Interface contacts:
Residue G52 in protein 2 interacts with residue F100 in protein 1 (closest heavy-atom distance 4.0 Å).
Residue F60 in protein 2 contacts residue F105 in protein 1 (closest heavy-atom distance 3.4 Å).
Residue E118 in protein 2 contacts residue V85 in protein 1 (closest heavy-atom distance 4.6 Å).
Residue D113 in protein 2 is in contact with residue K88 in protein 1 (closest heavy-atom distance 4.5 Å).
Residue E116 in protein 2 interacts with residue L86 in protein 1 (closest heavy-atom distance 3.5 Å).
Residue V119 in protein 2 is in contact with residue R83 in protein 1 (closest heavy-atom distance 3.5 Å).
Residue G82 in protein 2 interacts with residue V108 in protein 1 (closest heavy-atom distance 3.7 Å).
Residue I120 in protein 2 interacts with residue I81 in protein 1 (closest heavy-atom distance 3.9 Å).
Residue E118 in protein 2 interacts with residue T84 in protein 1 (closest heavy-atom distance 3.3 Å).
Residue C117 in protein 2 interacts with residue L86 in protein 1 (closest heavy-atom distance 3.8 Å).
Residue Y115 in protein 2 interacts with residue K88 in protein 1 (closest heavy-atom distance 4.7 Å).
Residue C83 in protein 2 is in contact with residue V108 in protein 1 (closest heavy-atom distance 4.8 Å).
Residue N122 in protein 2 contacts residue I81 in protein 1 (closest heavy-atom distance 3.7 Å).
Residue S59 in protein 2 interacts with residue F105 in protein 1 (closest heavy-atom distance 4.2 Å).
Residue G84 in protein 2 is in contact with residue L110 in protein 1 (closest heavy-atom distance 4.8 Å).
Residue Y115 in protein 2 is in contact with residue K87 in protein 1 (closest heavy-atom distance 3.6 Å).
Residue A56 in protein 2 is in contact with residue F100 in protein 1 (closest heavy-atom distance 3.4 Å).
Residue D123 in protein 2 interacts with residue R82 in protein 1 (closest heavy-atom distance 3.1 Å).
Residue I120 in protein 2 interacts with residue R82 in protein 1 (closest heavy-atom distance 3.7 Å).
Residue P137 in protein 2 contacts residue P107 in protein 1 (closest heavy-atom distance 4.8 Å).
Residue V119 in protein 2 is in contact with residue R82 in protein 1 (closest heavy-atom distance 4.0 Å).
Residue N122 in protein 2 is in contact with residue P80 in protein 1 (closest heavy-atom distance 4.7 Å).
Residue K55 in protein 2 contacts residue Q98 in protein 1 (closest heavy-atom distance 4.4 Å).
Residue K55 in protein 2 is in contact with residue A95 in protein 1 (closest heavy-atom distance 3.2 Å).
Residue P136 in protein 2 is in contact with residue P107 in protein 1 (closest heavy-atom distance 4.1 Å).
Residue E121 in protein 2 is in contact with residue R82 in protein 1 (closest heavy-atom distance 2.3 Å).
Residue Y115 in protein 2 is in contact with residue L86 in protein 1 (closest heavy-atom distance 2.8 Å).
Residue P125 in protein 2 interacts with residue R78 in protein 1 (closest heavy-atom distance 3.7 Å).
Residue K55 in protein 2 contacts residue K96 in protein 1 (closest heavy-atom distance 5.0 Å).
Residue S59 in protein 2 is in contact with residue A101 in protein 1 (closest heavy-atom distance 4.9 Å).
Residue Y115 in protein 2 is in contact with residue V91 in protein 1 (closest heavy-atom distance 3.5 Å).
Residue I120 in protein 2 interacts with residue R83 in protein 1 (closest heavy-atom distance 3.5 Å).
Residue P136 in protein 2 interacts with residue V108 in protein 1 (closest heavy-atom distance 3.9 Å).
Residue A124 in protein 2 interacts with residue R78 in protein 1 (closest heavy-atom distance 3.8 Å).
Residue S59 in protein 2 is in contact with residue F100 in protein 1 (closest heavy-atom distance 4.9 Å).
Residue V111 in protein 2 is in contact with residue V91 in protein 1 (closest heavy-atom distance 4.5 Å).
Residue A124 in protein 2 is in contact with residue P79 in protein 1 (closest heavy-atom distance 4.5 Å).
Residue V119 in protein 2 contacts residue T84 in protein 1 (closest heavy-atom distance 2.9 Å).
Residue E121 in protein 2 interacts with residue P80 in protein 1 (closest heavy-atom distance 4.5 Å).
Residue E51 in protein 2 is in contact with residue A95 in protein 1 (closest heavy-atom distance 4.8 Å).
Residue A56 in protein 2 is in contact with residue F105 in protein 1 (closest heavy-atom distance 4.7 Å).
Residue C83 in protein 2 contacts residue L110 in protein 1 (closest heavy-atom distance 4.8 Å).
Residue H63 in protein 2 contacts residue V102 in protein 1 (closest heavy-atom distance 3.3 Å).
Residue P136 in protein 2 is in contact with residue Y109 in protein 1 (closest heavy-atom distance 3.8 Å).
Residue V111 in protein 2 is in contact with residue K88 in protein 1 (closest heavy-atom distance 4.2 Å).
Residue I120 in protein 2 is in contact with residue T84 in protein 1 (closest heavy-atom distance 4.7 Å).
Residue C117 in protein 2 is in contact with residue T84 in protein 1 (closest heavy-atom distance 4.1 Å).
Residue P112 in protein 2 contacts residue K88 in protein 1 (closest heavy-atom distance 4.2 Å).
Residue E116 in protein 2 is in contact with residue K87 in protein 1 (closest heavy-atom distance 3.9 Å).
Residue N122 in protein 2 interacts with residue R82 in protein 1 (closest heavy-atom distance 4.9 Å).
Residue K55 in protein 2 interacts with residue F100 in protein 1 (closest heavy-atom distance 4.2 Å).
Residue P125 in protein 2 is in contact with residue P79 in protein 1 (closest heavy-atom distance 4.4 Å).
Residue V119 in protein 2 is in contact with residue L86 in protein 1 (closest heavy-atom distance 3.7 Å).
Residue E121 in protein 2 contacts residue I81 in protein 1 (closest heavy-atom distance 3.9 Å).
Residue D123 in protein 2 is in contact with residue P79 in protein 1 (closest heavy-atom distance 3.4 Å).
Residue C117 in protein 2 contacts residue V85 in protein 1 (closest heavy-atom distance 4.6 Å).

Sequence of protein 2:
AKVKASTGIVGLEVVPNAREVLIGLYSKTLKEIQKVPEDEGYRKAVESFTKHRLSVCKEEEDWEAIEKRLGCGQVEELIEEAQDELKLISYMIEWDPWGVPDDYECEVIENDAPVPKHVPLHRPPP

Sequence of protein 1:
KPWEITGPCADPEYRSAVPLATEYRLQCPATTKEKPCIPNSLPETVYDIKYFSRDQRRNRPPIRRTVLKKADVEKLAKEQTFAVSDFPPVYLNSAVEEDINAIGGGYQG

The following describes two proteins that form a bound complex.